Sequence of protein 1:
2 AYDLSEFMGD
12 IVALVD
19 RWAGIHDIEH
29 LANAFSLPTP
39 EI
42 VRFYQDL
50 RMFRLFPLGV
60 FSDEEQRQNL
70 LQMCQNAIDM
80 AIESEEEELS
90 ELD

Sequence of protein 2:
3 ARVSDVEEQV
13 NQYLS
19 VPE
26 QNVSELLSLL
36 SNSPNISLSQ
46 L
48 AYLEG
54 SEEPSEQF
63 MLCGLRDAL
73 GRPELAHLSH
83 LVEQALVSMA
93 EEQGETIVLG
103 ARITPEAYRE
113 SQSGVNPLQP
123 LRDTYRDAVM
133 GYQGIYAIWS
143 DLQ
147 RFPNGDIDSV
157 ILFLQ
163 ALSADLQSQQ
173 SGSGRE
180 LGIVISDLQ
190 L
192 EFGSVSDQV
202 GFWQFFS

These two protein chains interact to form a complex.

Contacts between the two chains:
Residue F207 in protein 2 interacts with residue D47 in protein 1 (closest heavy-atom distance 3.3 Å).
Residue V196 in protein 2 interacts with residue P56 in protein 1 (closest heavy-atom distance 3.7 Å).
Residue W141 in protein 2 contacts residue V13 in protein 1 (closest heavy-atom distance 4.9 Å).
Residue S195 in protein 2 contacts residue P56 in protein 1 (closest heavy-atom distance 3.8 Å).
Residue V200 in protein 2 is in contact with residue F55 in protein 1 (closest heavy-atom distance 3.8 Å).
Residue S197 in protein 2 is in contact with residue M9 in protein 1 (closest heavy-atom distance 4.8 Å).
Residue L190 in protein 2 contacts residue V13 in protein 1 (closest heavy-atom distance 4.2 Å).
Residue W204 in protein 2 interacts with residue F8 in protein 1 (closest heavy-atom distance 3.8 Å).
Residue V200 in protein 2 interacts with residue L5 in protein 1 (closest heavy-atom distance 4.3 Å).
Residue V200 in protein 2 contacts residue M51 in protein 1 (closest heavy-atom distance 4.0 Å).
Residue V200 in protein 2 contacts residue F8 in protein 1 (closest heavy-atom distance 3.5 Å).
Residue F203 in protein 2 interacts with residue F8 in protein 1 (closest heavy-atom distance 3.6 Å).
Residue F203 in protein 2 interacts with residue M51 in protein 1 (closest heavy-atom distance 3.7 Å).
Residue Y138 in protein 2 interacts with residue A14 in protein 1 (closest heavy-atom distance 4.0 Å).
Residue I137 in protein 2 is in contact with residue D17 in protein 1 (closest heavy-atom distance 3.6 Å).
Residue Q199 in protein 2 interacts with residue M51 in protein 1 (closest heavy-atom distance 3.7 Å).
Residue F207 in protein 2 interacts with residue F44 in protein 1 (closest heavy-atom distance 3.6 Å).
Residue V200 in protein 2 contacts residue M9 in protein 1 (closest heavy-atom distance 4.0 Å).
Residue F203 in protein 2 interacts with residue D47 in protein 1 (closest heavy-atom distance 3.6 Å).
Residue W204 in protein 2 interacts with residue Y3 in protein 1 (closest heavy-atom distance 3.0 Å).
Residue F203 in protein 2 is in contact with residue L48 in protein 1 (closest heavy-atom distance 3.5 Å).
Residue W204 in protein 2 is in contact with residue D4 in protein 1 (closest heavy-atom distance 3.7 Å).
Residue F203 in protein 2 is in contact with residue F44 in protein 1 (closest heavy-atom distance 3.4 Å).
Residue E192 in protein 2 contacts residue V59 in protein 1 (closest heavy-atom distance 3.9 Å).
Residue I137 in protein 2 contacts residue V13 in protein 1 (closest heavy-atom distance 3.8 Å).
Residue F203 in protein 2 is in contact with residue F33 in protein 1 (closest heavy-atom distance 4.6 Å).
Residue F193 in protein 2 is in contact with residue M9 in protein 1 (closest heavy-atom distance 3.2 Å).
Residue V196 in protein 2 interacts with residue F55 in protein 1 (closest heavy-atom distance 3.3 Å).
Residue S208 in protein 2 interacts with residue F33 in protein 1 (closest heavy-atom distance 3.9 Å).
Residue D186 in protein 2 interacts with residue D17 in protein 1 (closest heavy-atom distance 4.9 Å).
Residue F206 in protein 2 is in contact with residue D47 in protein 1 (closest heavy-atom distance 4.2 Å).
Residue F193 in protein 2 interacts with residue I12 in protein 1 (closest heavy-atom distance 4.1 Å).
Residue W141 in protein 2 interacts with residue M9 in protein 1 (closest heavy-atom distance 3.5 Å).
Residue W141 in protein 2 is in contact with residue S6 in protein 1 (closest heavy-atom distance 2.9 Å).
Residue Y138 in protein 2 interacts with residue G10 in protein 1 (closest heavy-atom distance 3.2 Å).
Residue W141 in protein 2 is in contact with residue G10 in protein 1 (closest heavy-atom distance 3.5 Å).
Residue Y138 in protein 2 contacts residue D11 in protein 1 (closest heavy-atom distance 3.8 Å).
Residue F193 in protein 2 contacts residue V16 in protein 1 (closest heavy-atom distance 3.7 Å).
Residue E192 in protein 2 interacts with residue G58 in protein 1 (closest heavy-atom distance 3.9 Å).
Residue W204 in protein 2 contacts residue L5 in protein 1 (closest heavy-atom distance 3.6 Å).
Residue W204 in protein 2 contacts residue F33 in protein 1 (closest heavy-atom distance 3.8 Å).
Residue Q145 in protein 2 is in contact with residue S6 in protein 1 (closest heavy-atom distance 3.4 Å).
Residue F207 in protein 2 is in contact with residue L35 in protein 1 (closest heavy-atom distance 4.1 Å).
Residue F207 in protein 2 interacts with residue I40 in protein 1 (closest heavy-atom distance 4.3 Å).
Residue S195 in protein 2 is in contact with residue V59 in protein 1 (closest heavy-atom distance 4.9 Å).
Residue F207 in protein 2 interacts with residue F33 in protein 1 (closest heavy-atom distance 3.7 Å).
Residue Q199 in protein 2 interacts with residue F55 in protein 1 (closest heavy-atom distance 4.2 Å).
Residue V200 in protein 2 is in contact with residue I12 in protein 1 (closest heavy-atom distance 3.6 Å).
Residue V196 in protein 2 interacts with residue M9 in protein 1 (closest heavy-atom distance 4.7 Å).
Residue Q199 in protein 2 contacts residue L54 in protein 1 (closest heavy-atom distance 4.4 Å).
Residue F193 in protein 2 contacts residue V59 in protein 1 (closest heavy-atom distance 4.0 Å).
Residue Y138 in protein 2 contacts residue V13 in protein 1 (closest heavy-atom distance 4.6 Å).
Residue F193 in protein 2 is in contact with residue F55 in protein 1 (closest heavy-atom distance 4.7 Å).
Residue F193 in protein 2 contacts residue V13 in protein 1 (closest heavy-atom distance 3.9 Å).
Residue F207 in protein 2 interacts with residue R43 in protein 1 (closest heavy-atom distance 4.2 Å).